Sequence of chain A:
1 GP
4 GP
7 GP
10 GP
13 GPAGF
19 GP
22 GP

Residue-level contacts at the interface:
Residue A137 in chain B is in contact with residue P14 in chain A (closest heavy-atom distance 3.5 Å).
Residue Y132 in chain B interacts with residue A15 in chain A (closest heavy-atom distance 3.5 Å).
Residue Y132 in chain B interacts with residue P14 in chain A (closest heavy-atom distance 4.1 Å).
Residue A138 in chain B interacts with residue P14 in chain A (closest heavy-atom distance 4.6 Å).
Residue R179 in chain B is in contact with residue G16 in chain A (closest heavy-atom distance 3.8 Å).
Residue R179 in chain B contacts residue A15 in chain A (closest heavy-atom distance 3.7 Å).
Residue Y142 in chain B contacts residue P11 in chain A (closest heavy-atom distance 3.4 Å).
Residue Y132 in chain B contacts residue G13 in chain A (closest heavy-atom distance 2.4 Å).
Residue A137 in chain B contacts residue A15 in chain A (closest heavy-atom distance 3.8 Å).
Residue Y142 in chain B is in contact with residue G10 in chain A (closest heavy-atom distance 5.0 Å).
Residue Y166 in chain B contacts residue G13 in chain A (closest heavy-atom distance 4.9 Å).
Residue A137 in chain B contacts residue G13 in chain A (closest heavy-atom distance 5.0 Å).
Residue P139 in chain B contacts residue G13 in chain A (closest heavy-atom distance 4.0 Å).
Residue P139 in chain B is in contact with residue P14 in chain A (closest heavy-atom distance 4.9 Å).

This data describes a binding interaction between two proteins.

Sequence of chain B:
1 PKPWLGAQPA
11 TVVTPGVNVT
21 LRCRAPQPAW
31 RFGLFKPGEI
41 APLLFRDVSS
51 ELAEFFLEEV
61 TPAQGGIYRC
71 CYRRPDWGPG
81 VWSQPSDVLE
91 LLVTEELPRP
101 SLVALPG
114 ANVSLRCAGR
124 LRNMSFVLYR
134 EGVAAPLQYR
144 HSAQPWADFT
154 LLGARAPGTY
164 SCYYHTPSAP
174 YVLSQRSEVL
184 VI